These two protein chains interact to form a complex.

Sequence of chain A:
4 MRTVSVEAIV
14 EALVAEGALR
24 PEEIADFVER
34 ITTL

Interface contacts:
Residue L1021 in chain B contacts residue A15 in chain A (closest heavy-atom distance 3.4 Å).
Residue F394 in chain B is in contact with residue E25 in chain A (closest heavy-atom distance 4.2 Å).
Residue R758 in chain B is in contact with residue E10 in chain A (closest heavy-atom distance 4.5 Å).
Residue G1022 in chain B is in contact with residue A11 in chain A (closest heavy-atom distance 4.8 Å).
Residue G1022 in chain B contacts residue A15 in chain A (closest heavy-atom distance 3.1 Å).
Residue K816 in chain B contacts residue E32 in chain A (closest heavy-atom distance 4.9 Å).
Residue R713 in chain B interacts with residue E10 in chain A (closest heavy-atom distance 4.2 Å).

Sequence of chain B:
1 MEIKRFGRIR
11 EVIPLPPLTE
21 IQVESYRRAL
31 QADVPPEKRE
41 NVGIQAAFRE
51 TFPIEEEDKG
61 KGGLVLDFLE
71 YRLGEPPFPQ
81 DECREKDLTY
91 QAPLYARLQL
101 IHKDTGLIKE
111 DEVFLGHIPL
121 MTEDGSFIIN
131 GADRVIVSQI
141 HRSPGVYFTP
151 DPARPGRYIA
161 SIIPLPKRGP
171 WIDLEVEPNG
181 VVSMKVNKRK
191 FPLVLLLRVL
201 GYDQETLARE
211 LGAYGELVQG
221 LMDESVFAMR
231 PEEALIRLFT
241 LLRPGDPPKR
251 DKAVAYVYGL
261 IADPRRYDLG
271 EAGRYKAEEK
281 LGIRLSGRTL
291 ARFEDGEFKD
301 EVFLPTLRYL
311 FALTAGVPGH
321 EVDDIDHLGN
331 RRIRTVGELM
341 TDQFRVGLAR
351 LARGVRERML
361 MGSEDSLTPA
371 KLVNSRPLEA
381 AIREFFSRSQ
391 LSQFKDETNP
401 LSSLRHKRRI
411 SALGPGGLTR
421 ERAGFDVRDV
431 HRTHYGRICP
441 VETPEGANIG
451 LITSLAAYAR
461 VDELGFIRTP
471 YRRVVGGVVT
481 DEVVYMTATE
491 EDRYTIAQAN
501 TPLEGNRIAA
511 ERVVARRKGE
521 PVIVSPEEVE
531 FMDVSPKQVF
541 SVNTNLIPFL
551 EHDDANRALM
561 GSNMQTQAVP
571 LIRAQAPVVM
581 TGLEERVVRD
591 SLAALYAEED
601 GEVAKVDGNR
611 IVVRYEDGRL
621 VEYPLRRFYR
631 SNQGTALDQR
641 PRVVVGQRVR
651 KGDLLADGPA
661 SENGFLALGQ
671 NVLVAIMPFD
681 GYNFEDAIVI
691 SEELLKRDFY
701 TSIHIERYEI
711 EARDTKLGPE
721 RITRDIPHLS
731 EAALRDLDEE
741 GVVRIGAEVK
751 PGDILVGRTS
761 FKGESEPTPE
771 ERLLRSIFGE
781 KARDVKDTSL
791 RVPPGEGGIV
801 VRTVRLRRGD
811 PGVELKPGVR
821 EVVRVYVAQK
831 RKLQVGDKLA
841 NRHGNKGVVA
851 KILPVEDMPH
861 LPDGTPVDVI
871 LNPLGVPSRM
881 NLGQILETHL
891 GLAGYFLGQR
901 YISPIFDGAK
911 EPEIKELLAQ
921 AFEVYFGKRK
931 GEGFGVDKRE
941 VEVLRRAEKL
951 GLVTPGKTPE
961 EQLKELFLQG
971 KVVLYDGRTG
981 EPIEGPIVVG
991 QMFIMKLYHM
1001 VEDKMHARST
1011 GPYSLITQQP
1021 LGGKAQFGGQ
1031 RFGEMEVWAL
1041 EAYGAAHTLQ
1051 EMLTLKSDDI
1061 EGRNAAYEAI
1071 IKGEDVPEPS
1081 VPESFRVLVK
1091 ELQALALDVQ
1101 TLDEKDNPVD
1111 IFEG